Sequence of protein 1:
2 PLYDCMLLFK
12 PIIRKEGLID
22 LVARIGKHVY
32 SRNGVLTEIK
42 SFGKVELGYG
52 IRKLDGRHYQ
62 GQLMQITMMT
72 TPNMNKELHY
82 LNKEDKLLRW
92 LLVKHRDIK

Sequence of protein 2:
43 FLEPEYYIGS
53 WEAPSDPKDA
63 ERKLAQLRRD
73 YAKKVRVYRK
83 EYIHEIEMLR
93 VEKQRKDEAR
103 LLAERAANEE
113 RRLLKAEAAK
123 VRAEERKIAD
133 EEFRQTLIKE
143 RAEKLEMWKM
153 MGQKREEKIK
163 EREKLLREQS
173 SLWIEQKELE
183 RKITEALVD

This data describes a binding interaction between two proteins.

Interface contacts:
Residue L189 in protein 2 is in contact with residue M65 in protein 1 (closest heavy-atom distance 3.9 Å).
Residue I176 in protein 2 is in contact with residue V36 in protein 1 (closest heavy-atom distance 4.7 Å).
Residue I176 in protein 2 interacts with residue Y31 in protein 1 (closest heavy-atom distance 3.4 Å).
Residue I176 in protein 2 interacts with residue G35 in protein 1 (closest heavy-atom distance 4.1 Å).
Residue L174 in protein 2 contacts residue L37 in protein 1 (closest heavy-atom distance 4.2 Å).
Residue L174 in protein 2 interacts with residue T38 in protein 1 (closest heavy-atom distance 3.1 Å).
Residue A188 in protein 2 interacts with residue S42 in protein 1 (closest heavy-atom distance 3.5 Å).
Residue A188 in protein 2 is in contact with residue G44 in protein 1 (closest heavy-atom distance 4.6 Å).
Residue E182 in protein 2 contacts residue A24 in protein 1 (closest heavy-atom distance 3.9 Å).
Residue E180 in protein 2 is in contact with residue K28 in protein 1 (closest heavy-atom distance 4.2 Å).
Residue D191 in protein 2 contacts residue S42 in protein 1 (closest heavy-atom distance 4.0 Å).
Residue I185 in protein 2 is in contact with residue K41 in protein 1 (closest heavy-atom distance 3.8 Å).
Residue I176 in protein 2 contacts residue L37 in protein 1 (closest heavy-atom distance 3.8 Å).
Residue L168 in protein 2 is in contact with residue M70 in protein 1 (closest heavy-atom distance 4.4 Å).
Residue E177 in protein 2 is in contact with residue Y31 in protein 1 (closest heavy-atom distance 4.1 Å).
Residue E182 in protein 2 interacts with residue I40 in protein 1 (closest heavy-atom distance 3.5 Å).
Residue E182 in protein 2 is in contact with residue I20 in protein 1 (closest heavy-atom distance 2.9 Å).
Residue A188 in protein 2 interacts with residue F43 in protein 1 (closest heavy-atom distance 4.1 Å).
Residue L189 in protein 2 is in contact with residue F43 in protein 1 (closest heavy-atom distance 4.3 Å).
Residue I176 in protein 2 is in contact with residue V30 in protein 1 (closest heavy-atom distance 4.2 Å).
Residue E182 in protein 2 is in contact with residue V23 in protein 1 (closest heavy-atom distance 3.1 Å).
Residue L189 in protein 2 contacts residue S42 in protein 1 (closest heavy-atom distance 3.4 Å).
Residue D191 in protein 2 contacts residue F43 in protein 1 (closest heavy-atom distance 2.9 Å).
Residue S173 in protein 2 contacts residue T38 in protein 1 (closest heavy-atom distance 4.9 Å).
Residue I176 in protein 2 contacts residue K28 in protein 1 (closest heavy-atom distance 4.9 Å).
Residue I185 in protein 2 is in contact with residue S42 in protein 1 (closest heavy-atom distance 3.9 Å).
Residue R183 in protein 2 interacts with residue I20 in protein 1 (closest heavy-atom distance 4.6 Å).
Residue E180 in protein 2 interacts with residue I20 in protein 1 (closest heavy-atom distance 4.1 Å).
Residue E182 in protein 2 contacts residue D21 in protein 1 (closest heavy-atom distance 4.9 Å).
Residue E180 in protein 2 is in contact with residue A24 in protein 1 (closest heavy-atom distance 3.7 Å).
Residue L189 in protein 2 interacts with residue G44 in protein 1 (closest heavy-atom distance 3.2 Å).
Residue I185 in protein 2 interacts with residue I40 in protein 1 (closest heavy-atom distance 3.2 Å).
Residue L174 in protein 2 is in contact with residue I40 in protein 1 (closest heavy-atom distance 4.2 Å).
Residue V190 in protein 2 contacts residue F43 in protein 1 (closest heavy-atom distance 4.3 Å).
Residue D191 in protein 2 interacts with residue G44 in protein 1 (closest heavy-atom distance 4.1 Å).
Residue L174 in protein 2 contacts residue E39 in protein 1 (closest heavy-atom distance 4.1 Å).
Residue I176 in protein 2 contacts residue G27 in protein 1 (closest heavy-atom distance 3.1 Å).
Residue V190 in protein 2 is in contact with residue G44 in protein 1 (closest heavy-atom distance 4.0 Å).